Sequence of chain B:
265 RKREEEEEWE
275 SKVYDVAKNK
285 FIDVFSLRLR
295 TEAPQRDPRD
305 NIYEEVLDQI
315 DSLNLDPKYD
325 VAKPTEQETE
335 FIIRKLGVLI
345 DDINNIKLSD

This data describes a binding interaction between two proteins.

Contacts between the two chains:
Residue P321 in chain B interacts with residue E45 in chain A (closest heavy-atom distance 3.9 Å).
Residue P328 in chain B is in contact with residue S52 in chain A (closest heavy-atom distance 3.7 Å).
Residue I337 in chain B contacts residue K69 in chain A (closest heavy-atom distance 4.1 Å).
Residue I350 in chain B is in contact with residue D2 in chain A (closest heavy-atom distance 3.8 Å).
Residue K339 in chain B interacts with residue N8 in chain A (closest heavy-atom distance 4.3 Å).
Residue L340 in chain B interacts with residue T68 in chain A (closest heavy-atom distance 4.2 Å).
Residue I347 in chain B contacts residue L5 in chain A (closest heavy-atom distance 3.8 Å).
Residue I344 in chain B is in contact with residue K69 in chain A (closest heavy-atom distance 3.4 Å).
Residue D346 in chain B contacts residue N8 in chain A (closest heavy-atom distance 3.8 Å).
Residue I336 in chain B contacts residue I66 in chain A (closest heavy-atom distance 4.1 Å).
Residue L340 in chain B contacts residue A67 in chain A (closest heavy-atom distance 4.1 Å).
Residue L340 in chain B is in contact with residue K69 in chain A (closest heavy-atom distance 3.4 Å).
Residue N349 in chain B interacts with residue Q4 in chain A (closest heavy-atom distance 3.5 Å).
Residue D346 in chain B is in contact with residue Q4 in chain A (closest heavy-atom distance 3.3 Å).
Residue L340 in chain B is in contact with residue C72 in chain A (closest heavy-atom distance 3.5 Å).
Residue V342 in chain B contacts residue N8 in chain A (closest heavy-atom distance 3.9 Å).
Residue A326 in chain B contacts residue H56 in chain A (closest heavy-atom distance 4.5 Å).
Residue Y323 in chain B contacts residue N47 in chain A (closest heavy-atom distance 4.3 Å).
Residue A326 in chain B interacts with residue V54 in chain A (closest heavy-atom distance 2.8 Å).
Residue D354 in chain B contacts residue D2 in chain A (closest heavy-atom distance 4.6 Å).
Residue K322 in chain B is in contact with residue D59 in chain A (closest heavy-atom distance 3.7 Å).
Residue Y323 in chain B is in contact with residue L55 in chain A (closest heavy-atom distance 3.5 Å).
Residue L340 in chain B interacts with residue V73 in chain A (closest heavy-atom distance 4.2 Å).
Residue Y323 in chain B contacts residue H56 in chain A (closest heavy-atom distance 4.2 Å).
Residue I336 in chain B interacts with residue L74 in chain A (closest heavy-atom distance 3.5 Å).
Residue L343 in chain B is in contact with residue L22 in chain A (closest heavy-atom distance 3.8 Å).
Residue V325 in chain B contacts residue L55 in chain A (closest heavy-atom distance 4.8 Å).
Residue P328 in chain B contacts residue E53 in chain A (closest heavy-atom distance 4.3 Å).
Residue L343 in chain B is in contact with residue L74 in chain A (closest heavy-atom distance 4.0 Å).
Residue D324 in chain B interacts with residue H56 in chain A (closest heavy-atom distance 3.2 Å).
Residue I347 in chain B is in contact with residue I29 in chain A (closest heavy-atom distance 3.8 Å).
Residue K339 in chain B contacts residue L74 in chain A (closest heavy-atom distance 3.8 Å).
Residue D324 in chain B is in contact with residue L55 in chain A (closest heavy-atom distance 3.6 Å).
Residue K327 in chain B interacts with residue V54 in chain A (closest heavy-atom distance 4.5 Å).
Residue I344 in chain B interacts with residue C72 in chain A (closest heavy-atom distance 3.8 Å).
Residue K322 in chain B contacts residue H58 in chain A (closest heavy-atom distance 3.5 Å).
Residue K339 in chain B contacts residue K11 in chain A (closest heavy-atom distance 3.6 Å).
Residue I336 in chain B is in contact with residue L76 in chain A (closest heavy-atom distance 4.5 Å).
Residue L340 in chain B interacts with residue L74 in chain A (closest heavy-atom distance 3.8 Å).
Residue V325 in chain B interacts with residue V54 in chain A (closest heavy-atom distance 3.4 Å).
Residue E332 in chain B contacts residue Y17 in chain A (closest heavy-atom distance 3.4 Å).
Residue L343 in chain B is in contact with residue C12 in chain A (closest heavy-atom distance 3.8 Å).
Residue D324 in chain B contacts residue V54 in chain A (closest heavy-atom distance 3.7 Å).
Residue F335 in chain B contacts residue L76 in chain A (closest heavy-atom distance 4.4 Å).
Residue D346 in chain B is in contact with residue L5 in chain A (closest heavy-atom distance 3.4 Å).
Residue K322 in chain B contacts residue L57 in chain A (closest heavy-atom distance 3.9 Å).
Residue F335 in chain B is in contact with residue Y17 in chain A (closest heavy-atom distance 3.6 Å).
Residue T333 in chain B contacts residue S52 in chain A (closest heavy-atom distance 3.9 Å).
Residue E332 in chain B contacts residue L65 in chain A (closest heavy-atom distance 3.6 Å).
Residue G341 in chain B is in contact with residue K69 in chain A (closest heavy-atom distance 3.2 Å).
Residue I336 in chain B interacts with residue L65 in chain A (closest heavy-atom distance 3.5 Å).
Residue I336 in chain B contacts residue A67 in chain A (closest heavy-atom distance 3.7 Å).
Residue D324 in chain B interacts with residue H58 in chain A (closest heavy-atom distance 3.6 Å).
Residue A326 in chain B contacts residue E53 in chain A (closest heavy-atom distance 4.6 Å).
Residue Y323 in chain B interacts with residue W46 in chain A (closest heavy-atom distance 3.5 Å).
Residue I344 in chain B is in contact with residue E70 in chain A (closest heavy-atom distance 3.8 Å).
Residue E332 in chain B interacts with residue Y78 in chain A (closest heavy-atom distance 3.8 Å).
Residue L343 in chain B contacts residue N8 in chain A (closest heavy-atom distance 3.5 Å).
Residue K339 in chain B contacts residue C12 in chain A (closest heavy-atom distance 3.6 Å).
Residue P328 in chain B is in contact with residue V54 in chain A (closest heavy-atom distance 3.7 Å).

Sequence of chain A:
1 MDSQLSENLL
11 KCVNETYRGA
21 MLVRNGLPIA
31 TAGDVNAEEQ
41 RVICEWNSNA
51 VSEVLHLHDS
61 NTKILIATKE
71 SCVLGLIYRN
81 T